Sequence of protein 1:
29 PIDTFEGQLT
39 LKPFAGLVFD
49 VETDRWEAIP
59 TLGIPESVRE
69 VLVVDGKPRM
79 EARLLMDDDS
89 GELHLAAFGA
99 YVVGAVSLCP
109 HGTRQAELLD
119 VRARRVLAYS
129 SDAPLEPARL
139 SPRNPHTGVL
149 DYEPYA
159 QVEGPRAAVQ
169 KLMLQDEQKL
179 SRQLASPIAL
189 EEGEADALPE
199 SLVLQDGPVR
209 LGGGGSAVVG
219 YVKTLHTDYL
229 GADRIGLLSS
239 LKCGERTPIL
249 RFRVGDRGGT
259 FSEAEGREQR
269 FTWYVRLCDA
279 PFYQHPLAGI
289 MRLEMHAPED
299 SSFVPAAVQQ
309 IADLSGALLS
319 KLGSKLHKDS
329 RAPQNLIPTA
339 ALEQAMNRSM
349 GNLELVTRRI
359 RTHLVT

Contacts between the two chains:
Residue D78 in protein 2 is in contact with residue L353 in protein 1 (closest heavy-atom distance 4.8 Å).
Residue V79 in protein 2 is in contact with residue R356 in protein 1 (closest heavy-atom distance 3.3 Å).
Residue F75 in protein 2 contacts residue L353 in protein 1 (closest heavy-atom distance 4.2 Å).
Residue F75 in protein 2 contacts residue N350 in protein 1 (closest heavy-atom distance 3.6 Å).
Residue L86 in protein 2 interacts with residue V363 in protein 1 (closest heavy-atom distance 4.4 Å).
Residue F75 in protein 2 contacts residue E352 in protein 1 (closest heavy-atom distance 3.5 Å).
Residue L87 in protein 2 is in contact with residue R359 in protein 1 (closest heavy-atom distance 4.2 Å).
Residue T74 in protein 2 interacts with residue R356 in protein 1 (closest heavy-atom distance 4.8 Å).
Residue L87 in protein 2 contacts residue R356 in protein 1 (closest heavy-atom distance 4.7 Å).
Residue F75 in protein 2 interacts with residue R356 in protein 1 (closest heavy-atom distance 4.3 Å).
Residue D78 in protein 2 contacts residue N142 in protein 1 (closest heavy-atom distance 4.6 Å).

The following describes two proteins that form a bound complex.

Sequence of protein 2:
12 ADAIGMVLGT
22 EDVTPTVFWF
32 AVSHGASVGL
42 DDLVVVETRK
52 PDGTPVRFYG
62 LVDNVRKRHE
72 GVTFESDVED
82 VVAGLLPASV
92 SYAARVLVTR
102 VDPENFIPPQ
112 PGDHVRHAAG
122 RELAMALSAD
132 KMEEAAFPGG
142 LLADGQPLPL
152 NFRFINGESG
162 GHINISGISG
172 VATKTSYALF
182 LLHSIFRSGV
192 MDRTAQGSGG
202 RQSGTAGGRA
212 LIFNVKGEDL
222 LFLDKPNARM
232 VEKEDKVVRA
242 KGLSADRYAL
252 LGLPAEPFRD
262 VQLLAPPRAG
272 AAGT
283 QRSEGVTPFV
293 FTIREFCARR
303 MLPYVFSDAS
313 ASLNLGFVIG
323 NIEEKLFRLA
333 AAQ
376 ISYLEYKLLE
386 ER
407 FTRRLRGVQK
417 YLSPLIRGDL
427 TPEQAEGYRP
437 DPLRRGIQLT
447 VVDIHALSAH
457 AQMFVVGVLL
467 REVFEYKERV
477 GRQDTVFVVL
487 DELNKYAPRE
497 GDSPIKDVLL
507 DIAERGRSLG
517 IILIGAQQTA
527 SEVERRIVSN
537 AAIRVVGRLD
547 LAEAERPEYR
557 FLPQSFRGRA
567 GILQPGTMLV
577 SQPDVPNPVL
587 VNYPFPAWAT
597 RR